Sequence of chain B:
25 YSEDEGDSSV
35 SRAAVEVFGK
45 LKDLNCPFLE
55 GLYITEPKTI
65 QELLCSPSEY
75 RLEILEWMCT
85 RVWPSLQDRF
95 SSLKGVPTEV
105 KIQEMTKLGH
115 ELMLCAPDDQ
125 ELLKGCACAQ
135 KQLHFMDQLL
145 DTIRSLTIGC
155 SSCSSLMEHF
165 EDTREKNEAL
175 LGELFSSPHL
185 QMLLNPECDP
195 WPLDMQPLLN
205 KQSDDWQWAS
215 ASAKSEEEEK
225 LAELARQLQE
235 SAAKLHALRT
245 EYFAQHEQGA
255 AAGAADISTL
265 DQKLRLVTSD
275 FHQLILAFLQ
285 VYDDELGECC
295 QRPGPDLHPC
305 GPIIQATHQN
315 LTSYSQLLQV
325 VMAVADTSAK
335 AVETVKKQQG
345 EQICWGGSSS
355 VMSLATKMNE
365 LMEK

Interface contacts:
Residue H170 in chain A contacts residue H163 in chain B (closest heavy-atom distance 3.6 Å).
Residue K164 in chain A interacts with residue L112 in chain B (closest heavy-atom distance 3.5 Å).
Residue H150 in chain A is in contact with residue A120 in chain B (closest heavy-atom distance 3.4 Å).
Residue M16 in chain A is in contact with residue L175 in chain B (closest heavy-atom distance 4.1 Å).
Residue Y190 in chain A contacts residue C192 in chain B (closest heavy-atom distance 4.0 Å).
Residue Q183 in chain A interacts with residue P190 in chain B (closest heavy-atom distance 4.6 Å).
Residue E153 in chain A interacts with residue H114 in chain B (closest heavy-atom distance 3.3 Å).
Residue H150 in chain A contacts residue H114 in chain B (closest heavy-atom distance 3.1 Å).
Residue L162 in chain A interacts with residue F164 in chain B (closest heavy-atom distance 3.6 Å).
Residue T154 in chain A interacts with residue M117 in chain B (closest heavy-atom distance 3.5 Å).
Residue R168 in chain A contacts residue L112 in chain B (closest heavy-atom distance 3.5 Å).
Residue F155 in chain A contacts residue M117 in chain B (closest heavy-atom distance 3.8 Å).
Residue V198 in chain A interacts with residue W195 in chain B (closest heavy-atom distance 3.8 Å).
Residue R168 in chain A contacts residue E115 in chain B (closest heavy-atom distance 2.5 Å).
Residue F171 in chain A interacts with residue L118 in chain B (closest heavy-atom distance 3.5 Å).
Residue F171 in chain A contacts residue Q142 in chain B (closest heavy-atom distance 3.6 Å).
Residue V198 in chain A contacts residue P196 in chain B (closest heavy-atom distance 4.5 Å).
Residue M16 in chain A is in contact with residue F179 in chain B (closest heavy-atom distance 3.5 Å).
Residue H170 in chain A interacts with residue L150 in chain B (closest heavy-atom distance 5.0 Å).
Residue Q19 in chain A interacts with residue F179 in chain B (closest heavy-atom distance 4.0 Å).
Residue F176 in chain A contacts residue L178 in chain B (closest heavy-atom distance 4.3 Å).
Residue F171 in chain A is in contact with residue L116 in chain B (closest heavy-atom distance 4.1 Å).
Residue H170 in chain A is in contact with residue K170 in chain B (closest heavy-atom distance 4.7 Å).
Residue T154 in chain A is in contact with residue E115 in chain B (closest heavy-atom distance 3.8 Å).
Residue H170 in chain A interacts with residue T167 in chain B (closest heavy-atom distance 3.7 Å).
Residue I166 in chain A contacts residue L160 in chain B (closest heavy-atom distance 3.8 Å).
Residue F171 in chain A contacts residue M117 in chain B (closest heavy-atom distance 4.6 Å).
Residue S174 in chain A interacts with residue S149 in chain B (closest heavy-atom distance 4.7 Å).
Residue Y190 in chain A contacts residue P194 in chain B (closest heavy-atom distance 4.2 Å).
Residue K164 in chain A is in contact with residue W87 in chain B (closest heavy-atom distance 4.3 Å).
Residue I166 in chain A is in contact with residue H163 in chain B (closest heavy-atom distance 3.8 Å).
Residue A20 in chain A interacts with residue F179 in chain B (closest heavy-atom distance 4.1 Å).
Residue F171 in chain A contacts residue T146 in chain B (closest heavy-atom distance 3.9 Å).
Residue H13 in chain A interacts with residue L175 in chain B (closest heavy-atom distance 5.0 Å).
Residue R168 in chain A interacts with residue L116 in chain B (closest heavy-atom distance 3.3 Å).
Residue R173 in chain A interacts with residue N171 in chain B (closest heavy-atom distance 3.7 Å).
Residue R168 in chain A contacts residue M117 in chain B (closest heavy-atom distance 3.6 Å).
Residue H150 in chain A contacts residue C119 in chain B (closest heavy-atom distance 4.3 Å).
Residue L162 in chain A interacts with residue M161 in chain B (closest heavy-atom distance 3.7 Å).
Residue D161 in chain A contacts residue W87 in chain B (closest heavy-atom distance 3.2 Å).
Residue R173 in chain A contacts residue K170 in chain B (closest heavy-atom distance 3.4 Å).
Residue H170 in chain A contacts residue S149 in chain B (closest heavy-atom distance 3.7 Å).
Residue A194 in chain A contacts residue P194 in chain B (closest heavy-atom distance 3.7 Å).
Residue V201 in chain A is in contact with residue M199 in chain B (closest heavy-atom distance 3.7 Å).
Residue L330 in chain A contacts residue V328 in chain B (closest heavy-atom distance 4.8 Å).
Residue H163 in chain A contacts residue W87 in chain B (closest heavy-atom distance 4.1 Å).
Residue I166 in chain A interacts with residue F164 in chain B (closest heavy-atom distance 3.6 Å).
Residue Q195 in chain A is in contact with residue P194 in chain B (closest heavy-atom distance 3.5 Å).
Residue A167 in chain A contacts residue T146 in chain B (closest heavy-atom distance 4.5 Å).
Residue A167 in chain A contacts residue L116 in chain B (closest heavy-atom distance 4.8 Å).
Residue H150 in chain A contacts residue P121 in chain B (closest heavy-atom distance 4.5 Å).
Residue T154 in chain A interacts with residue H114 in chain B (closest heavy-atom distance 3.5 Å).
Residue H163 in chain A contacts residue L160 in chain B (closest heavy-atom distance 3.5 Å).
Residue L162 in chain A contacts residue L160 in chain B (closest heavy-atom distance 3.8 Å).
Residue A194 in chain A interacts with residue W195 in chain B (closest heavy-atom distance 3.6 Å).
Residue H163 in chain A contacts residue V86 in chain B (closest heavy-atom distance 4.2 Å).
Residue E153 in chain A is in contact with residue P121 in chain B (closest heavy-atom distance 4.3 Å).
Residue Y190 in chain A contacts residue W195 in chain B (closest heavy-atom distance 3.2 Å).
Residue F151 in chain A contacts residue M117 in chain B (closest heavy-atom distance 3.8 Å).

This data describes a binding interaction between two proteins.

Sequence of chain A:
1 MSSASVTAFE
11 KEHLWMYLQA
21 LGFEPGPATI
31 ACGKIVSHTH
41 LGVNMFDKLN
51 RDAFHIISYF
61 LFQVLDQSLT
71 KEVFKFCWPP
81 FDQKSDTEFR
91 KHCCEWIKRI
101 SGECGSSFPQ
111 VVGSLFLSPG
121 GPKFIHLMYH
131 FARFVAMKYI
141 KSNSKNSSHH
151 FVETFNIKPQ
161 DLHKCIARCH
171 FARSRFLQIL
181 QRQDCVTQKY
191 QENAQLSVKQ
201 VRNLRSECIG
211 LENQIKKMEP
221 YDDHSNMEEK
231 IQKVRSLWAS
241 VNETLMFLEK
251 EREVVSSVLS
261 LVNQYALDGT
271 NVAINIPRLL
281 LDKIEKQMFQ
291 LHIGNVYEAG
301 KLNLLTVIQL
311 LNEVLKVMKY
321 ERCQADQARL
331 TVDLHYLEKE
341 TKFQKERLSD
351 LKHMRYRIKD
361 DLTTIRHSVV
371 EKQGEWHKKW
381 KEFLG